Residue-level contacts at the interface:
Residue N208 in chain A interacts with residue E186 in chain B (closest heavy-atom distance 2.2 Å).
Residue N208 in chain A contacts residue S184 in chain B (closest heavy-atom distance 4.9 Å).
Residue G204 in chain A contacts residue E186 in chain B (closest heavy-atom distance 4.6 Å).
Residue G204 in chain A is in contact with residue L189 in chain B (closest heavy-atom distance 4.6 Å).

Sequence of chain B:
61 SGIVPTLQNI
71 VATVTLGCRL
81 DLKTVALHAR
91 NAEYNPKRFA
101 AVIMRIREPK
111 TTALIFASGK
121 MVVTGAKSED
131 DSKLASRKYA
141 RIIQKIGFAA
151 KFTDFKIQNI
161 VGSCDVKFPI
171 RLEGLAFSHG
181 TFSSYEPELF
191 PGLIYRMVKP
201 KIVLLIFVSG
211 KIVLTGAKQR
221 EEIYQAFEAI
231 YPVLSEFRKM

Sequence of chain A:
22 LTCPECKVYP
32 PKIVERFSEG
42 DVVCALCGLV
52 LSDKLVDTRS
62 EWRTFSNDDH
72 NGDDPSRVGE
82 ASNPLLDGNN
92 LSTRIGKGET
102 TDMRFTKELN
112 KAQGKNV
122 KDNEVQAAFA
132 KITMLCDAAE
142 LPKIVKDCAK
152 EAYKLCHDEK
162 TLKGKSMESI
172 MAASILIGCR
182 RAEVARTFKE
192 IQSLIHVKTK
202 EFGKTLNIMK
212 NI

The following describes two proteins that form a bound complex.